Sequence of the second protein:
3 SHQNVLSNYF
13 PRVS

Contacts between the two chains:
Residue M40 in the first protein contacts residue L8 in the second protein (closest heavy-atom distance 4.4 Å).
Residue P234 in the first protein contacts residue F12 in the second protein (closest heavy-atom distance 3.8 Å).
Residue H44 in the first protein contacts residue L8 in the second protein (closest heavy-atom distance 3.0 Å).
Residue Y250 in the first protein is in contact with residue L8 in the second protein (closest heavy-atom distance 4.3 Å).
Residue L126 in the first protein interacts with residue L8 in the second protein (closest heavy-atom distance 4.0 Å).
Residue I128 in the first protein contacts residue F12 in the second protein (closest heavy-atom distance 4.3 Å).
Residue P253 in the first protein is in contact with residue N6 in the second protein (closest heavy-atom distance 3.6 Å).
Residue V45 in the first protein contacts residue L8 in the second protein (closest heavy-atom distance 3.4 Å).
Residue K254 in the first protein contacts residue N6 in the second protein (closest heavy-atom distance 4.8 Å).
Residue I255 in the first protein is in contact with residue Q5 in the second protein (closest heavy-atom distance 4.8 Å).
Residue D156 in the first protein is in contact with residue S3 in the second protein (closest heavy-atom distance 4.8 Å).
Residue E124 in the first protein interacts with residue R14 in the second protein (closest heavy-atom distance 3.4 Å).
Residue Y250 in the first protein is in contact with residue F12 in the second protein (closest heavy-atom distance 3.7 Å).
Residue V123 in the first protein is in contact with residue S16 in the second protein (closest heavy-atom distance 3.6 Å).
Residue K254 in the first protein is in contact with residue S3 in the second protein (closest heavy-atom distance 4.0 Å).
Residue Q125 in the first protein contacts residue P13 in the second protein (closest heavy-atom distance 4.7 Å).
Residue L47 in the first protein is in contact with residue F12 in the second protein (closest heavy-atom distance 4.9 Å).
Residue P253 in the first protein contacts residue Y11 in the second protein (closest heavy-atom distance 3.6 Å).
Residue H44 in the first protein contacts residue S9 in the second protein (closest heavy-atom distance 5.0 Å).
Residue L126 in the first protein interacts with residue P13 in the second protein (closest heavy-atom distance 3.5 Å).
Residue I255 in the first protein contacts residue N6 in the second protein (closest heavy-atom distance 3.9 Å).
Residue V45 in the first protein contacts residue V7 in the second protein (closest heavy-atom distance 4.3 Å).
Residue S43 in the first protein contacts residue V7 in the second protein (closest heavy-atom distance 3.9 Å).
Residue Q125 in the first protein interacts with residue V15 in the second protein (closest heavy-atom distance 3.1 Å).
Residue P129 in the first protein is in contact with residue P13 in the second protein (closest heavy-atom distance 4.6 Å).
Residue I255 in the first protein contacts residue S3 in the second protein (closest heavy-atom distance 4.0 Å).
Residue P234 in the first protein is in contact with residue L8 in the second protein (closest heavy-atom distance 3.6 Å).
Residue L251 in the first protein interacts with residue L8 in the second protein (closest heavy-atom distance 4.4 Å).
Residue Q125 in the first protein interacts with residue R14 in the second protein (closest heavy-atom distance 3.5 Å).
Residue L126 in the first protein interacts with residue V15 in the second protein (closest heavy-atom distance 3.9 Å).
Residue A252 in the first protein is in contact with residue L8 in the second protein (closest heavy-atom distance 4.0 Å).
Residue P234 in the first protein is in contact with residue Y11 in the second protein (closest heavy-atom distance 3.5 Å).
Residue A208 in the first protein is in contact with residue Q5 in the second protein (closest heavy-atom distance 3.7 Å).
Residue G127 in the first protein interacts with residue P13 in the second protein (closest heavy-atom distance 3.0 Å).
Residue D232 in the first protein is in contact with residue Y11 in the second protein (closest heavy-atom distance 3.5 Å).
Residue A252 in the first protein interacts with residue Y11 in the second protein (closest heavy-atom distance 4.1 Å).
Residue E124 in the first protein is in contact with residue S16 in the second protein (closest heavy-atom distance 4.0 Å).
Residue V233 in the first protein is in contact with residue Y11 in the second protein (closest heavy-atom distance 3.9 Å).
Residue A252 in the first protein contacts residue V7 in the second protein (closest heavy-atom distance 4.1 Å).
Residue K254 in the first protein contacts residue H4 in the second protein (closest heavy-atom distance 3.0 Å).
Residue L126 in the first protein contacts residue F12 in the second protein (closest heavy-atom distance 3.9 Å).
Residue A252 in the first protein interacts with residue N6 in the second protein (closest heavy-atom distance 3.0 Å).
Residue V45 in the first protein contacts residue Q5 in the second protein (closest heavy-atom distance 3.4 Å).
Residue I255 in the first protein is in contact with residue H4 in the second protein (closest heavy-atom distance 2.7 Å).
Residue P253 in the first protein contacts residue H4 in the second protein (closest heavy-atom distance 4.8 Å).
Residue G127 in the first protein interacts with residue V15 in the second protein (closest heavy-atom distance 3.8 Å).
Residue L126 in the first protein contacts residue R14 in the second protein (closest heavy-atom distance 4.6 Å).
Residue P129 in the first protein interacts with residue F12 in the second protein (closest heavy-atom distance 3.4 Å).
Residue K254 in the first protein is in contact with residue Q5 in the second protein (closest heavy-atom distance 3.2 Å).
Residue P253 in the first protein contacts residue Q5 in the second protein (closest heavy-atom distance 3.8 Å).
Residue Q125 in the first protein is in contact with residue S16 in the second protein (closest heavy-atom distance 3.5 Å).
Residue S46 in the first protein is in contact with residue L8 in the second protein (closest heavy-atom distance 3.5 Å).
Residue L47 in the first protein is in contact with residue L8 in the second protein (closest heavy-atom distance 3.5 Å).
Residue P129 in the first protein is in contact with residue Y11 in the second protein (closest heavy-atom distance 4.8 Å).
Residue V45 in the first protein is in contact with residue N6 in the second protein (closest heavy-atom distance 3.8 Å).
Residue G127 in the first protein contacts residue F12 in the second protein (closest heavy-atom distance 3.5 Å).
Residue H44 in the first protein contacts residue V7 in the second protein (closest heavy-atom distance 3.6 Å).
Residue A252 in the first protein is in contact with residue Q5 in the second protein (closest heavy-atom distance 3.6 Å).
Residue V123 in the first protein interacts with residue R14 in the second protein (closest heavy-atom distance 4.4 Å).
Residue Q131 in the first protein contacts residue F12 in the second protein (closest heavy-atom distance 4.2 Å).

These two protein chains interact to form a complex.

Sequence of the first protein:
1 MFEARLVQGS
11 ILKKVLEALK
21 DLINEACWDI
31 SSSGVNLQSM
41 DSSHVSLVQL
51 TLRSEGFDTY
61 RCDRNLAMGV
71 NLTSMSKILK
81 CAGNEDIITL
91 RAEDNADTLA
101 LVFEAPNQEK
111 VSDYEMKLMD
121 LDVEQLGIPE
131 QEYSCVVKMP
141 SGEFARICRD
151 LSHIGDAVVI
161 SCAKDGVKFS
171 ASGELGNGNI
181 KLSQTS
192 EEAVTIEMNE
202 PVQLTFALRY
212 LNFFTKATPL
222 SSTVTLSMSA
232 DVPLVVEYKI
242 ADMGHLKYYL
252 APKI